These two protein chains interact to form a complex.

Sequence of chain A:
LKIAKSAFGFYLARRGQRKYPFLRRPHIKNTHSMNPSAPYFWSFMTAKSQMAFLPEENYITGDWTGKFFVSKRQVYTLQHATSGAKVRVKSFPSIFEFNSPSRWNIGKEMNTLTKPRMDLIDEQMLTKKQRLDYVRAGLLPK

Residue-level contacts at the interface:
Residue W206 in chain A contacts residue H58 in chain B (closest heavy-atom distance 3.6 Å).
Residue G111 in chain A is in contact with residue P32 in chain B (closest heavy-atom distance 3.7 Å).
Residue Q226 in chain A contacts residue K37 in chain B (closest heavy-atom distance 3.6 Å).
Residue I105 in chain A interacts with residue K33 in chain B (closest heavy-atom distance 3.7 Å).
Residue M220 in chain A interacts with residue R50 in chain B (closest heavy-atom distance 3.4 Å).
Residue S139 in chain A interacts with residue H165 in chain B (closest heavy-atom distance 3.1 Å).
Residue M227 in chain A contacts residue V38 in chain B (closest heavy-atom distance 3.8 Å).
Residue N137 in chain A is in contact with residue R57 in chain B (closest heavy-atom distance 3.4 Å).
Residue A106 in chain A is in contact with residue K33 in chain B (closest heavy-atom distance 3.1 Å).
Residue M227 in chain A contacts residue P36 in chain B (closest heavy-atom distance 3.3 Å).
Residue F194 in chain A is in contact with residue R50 in chain B (closest heavy-atom distance 2.2 Å).
Residue K104 in chain A is in contact with residue P32 in chain B (closest heavy-atom distance 3.1 Å).
Residue F143 in chain A contacts residue L61 in chain B (closest heavy-atom distance 3.6 Å).
Residue E199 in chain A is in contact with residue Q47 in chain B (closest heavy-atom distance 2.9 Å).
Residue S204 in chain A interacts with residue H58 in chain B (closest heavy-atom distance 3.6 Å).
Residue K107 in chain A is in contact with residue R35 in chain B (closest heavy-atom distance 3.3 Å).
Residue P195 in chain A interacts with residue A46 in chain B (closest heavy-atom distance 3.7 Å).
Residue F198 in chain A contacts residue E51 in chain B (closest heavy-atom distance 3.5 Å).
Residue P195 in chain A is in contact with residue V38 in chain B (closest heavy-atom distance 3.8 Å).
Residue P218 in chain A contacts residue R50 in chain B (closest heavy-atom distance 3.5 Å).
Residue N201 in chain A contacts residue E51 in chain B (closest heavy-atom distance 3.9 Å).
Residue D221 in chain A is in contact with residue W49 in chain B (closest heavy-atom distance 3.4 Å).
Residue F200 in chain A is in contact with residue L54 in chain B (closest heavy-atom distance 3.9 Å).
Residue L222 in chain A contacts residue F42 in chain B (closest heavy-atom distance 3.5 Å).
Residue F112 in chain A contacts residue W29 in chain B (closest heavy-atom distance 3.4 Å).
Residue A140 in chain A contacts residue L65 in chain B (closest heavy-atom distance 3.7 Å).
Residue N207 in chain A interacts with residue H58 in chain B (closest heavy-atom distance 3.0 Å).
Residue F198 in chain A is in contact with residue R50 in chain B (closest heavy-atom distance 3.7 Å).
Residue A140 in chain A is in contact with residue Y163 in chain B (closest heavy-atom distance 3.8 Å).
Residue L215 in chain A is in contact with residue L54 in chain B (closest heavy-atom distance 3.8 Å).
Residue T216 in chain A interacts with residue R50 in chain B (closest heavy-atom distance 3.6 Å).
Residue P141 in chain A is in contact with residue T164 in chain B (closest heavy-atom distance 3.6 Å).
Residue D224 in chain A contacts residue F42 in chain B (closest heavy-atom distance 3.4 Å).
Residue K217 in chain A interacts with residue R50 in chain B (closest heavy-atom distance 2.0 Å).
Residue N201 in chain A is in contact with residue Q47 in chain B (closest heavy-atom distance 3.9 Å).
Residue K217 in chain A is in contact with residue Y53 in chain B (closest heavy-atom distance 3.5 Å).
Residue L114 in chain A interacts with residue W29 in chain B (closest heavy-atom distance 3.5 Å).
Residue P138 in chain A interacts with residue R57 in chain B (closest heavy-atom distance 3.0 Å).
Residue I105 in chain A is in contact with residue R35 in chain B (closest heavy-atom distance 3.9 Å).
Residue P141 in chain A contacts residue Y68 in chain B (closest heavy-atom distance 3.6 Å).
Residue S193 in chain A contacts residue R50 in chain B (closest heavy-atom distance 3.6 Å).
Residue K104 in chain A interacts with residue K33 in chain B (closest heavy-atom distance 3.1 Å).
Residue S196 in chain A is in contact with residue H43 in chain B (closest heavy-atom distance 3.1 Å).
Residue A140 in chain A interacts with residue S64 in chain B (closest heavy-atom distance 3.5 Å).
Residue M136 in chain A is in contact with residue Y53 in chain B (closest heavy-atom distance 3.7 Å).
Residue F112 in chain A interacts with residue P32 in chain B (closest heavy-atom distance 3.6 Å).
Residue M220 in chain A contacts residue A46 in chain B (closest heavy-atom distance 3.7 Å).
Residue M136 in chain A is in contact with residue R57 in chain B (closest heavy-atom distance 3.2 Å).
Residue M227 in chain A interacts with residue R35 in chain B (closest heavy-atom distance 3.7 Å).
Residue P138 in chain A is in contact with residue Y163 in chain B (closest heavy-atom distance 3.5 Å).
Residue P195 in chain A contacts residue H43 in chain B (closest heavy-atom distance 3.5 Å).
Residue S202 in chain A interacts with residue E51 in chain B (closest heavy-atom distance 3.7 Å).
Residue N207 in chain A interacts with residue L54 in chain B (closest heavy-atom distance 3.8 Å).
Residue D224 in chain A contacts residue V38 in chain B (closest heavy-atom distance 3.4 Å).
Residue L103 in chain A interacts with residue P32 in chain B (closest heavy-atom distance 3.4 Å).
Residue I197 in chain A interacts with residue Q47 in chain B (closest heavy-atom distance 3.6 Å).
Residue S139 in chain A interacts with residue Y163 in chain B (closest heavy-atom distance 3.9 Å).
Residue F198 in chain A interacts with residue Q47 in chain B (closest heavy-atom distance 3.6 Å).
Residue M220 in chain A interacts with residue W49 in chain B (closest heavy-atom distance 3.5 Å).
Residue A106 in chain A is in contact with residue R35 in chain B (closest heavy-atom distance 3.5 Å).

Sequence of chain B:
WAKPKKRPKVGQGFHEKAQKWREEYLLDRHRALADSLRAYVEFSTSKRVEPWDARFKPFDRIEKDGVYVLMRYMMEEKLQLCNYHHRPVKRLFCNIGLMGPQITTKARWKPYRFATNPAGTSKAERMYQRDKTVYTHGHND